Sequence of protein 2:
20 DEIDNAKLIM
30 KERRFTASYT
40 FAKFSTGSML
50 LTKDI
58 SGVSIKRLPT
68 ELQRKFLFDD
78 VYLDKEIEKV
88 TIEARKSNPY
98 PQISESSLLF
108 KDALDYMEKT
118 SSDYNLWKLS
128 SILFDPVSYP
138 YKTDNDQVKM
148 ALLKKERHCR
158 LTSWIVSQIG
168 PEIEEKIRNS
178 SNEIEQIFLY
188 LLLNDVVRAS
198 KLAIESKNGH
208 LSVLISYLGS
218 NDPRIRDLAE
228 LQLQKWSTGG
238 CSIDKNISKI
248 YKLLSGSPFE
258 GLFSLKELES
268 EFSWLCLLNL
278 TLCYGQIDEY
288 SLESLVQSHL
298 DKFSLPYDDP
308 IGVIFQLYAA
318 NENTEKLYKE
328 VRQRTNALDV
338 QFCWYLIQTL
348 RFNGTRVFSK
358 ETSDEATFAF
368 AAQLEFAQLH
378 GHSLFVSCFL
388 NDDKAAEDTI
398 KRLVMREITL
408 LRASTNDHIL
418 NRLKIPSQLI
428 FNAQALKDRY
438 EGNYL

Contacts between the two chains:
Residue C156 in protein 1 contacts residue S209 in protein 2 (closest heavy-atom distance 4.3 Å).
Residue Y136 in protein 1 is in contact with residue L225 in protein 2 (closest heavy-atom distance 4.1 Å).
Residue R157 in protein 1 contacts residue I201 in protein 2 (closest heavy-atom distance 3.8 Å).
Residue V194 in protein 1 interacts with residue V194 in protein 2 (closest heavy-atom distance 3.7 Å).
Residue L149 in protein 1 is in contact with residue L225 in protein 2 (closest heavy-atom distance 3.6 Å).
Residue V210 in protein 1 is in contact with residue L149 in protein 2 (closest heavy-atom distance 3.7 Å).
Residue K152 in protein 1 is in contact with residue S213 in protein 2 (closest heavy-atom distance 3.0 Å).
Residue A148 in protein 1 contacts residue R221 in protein 2 (closest heavy-atom distance 4.1 Å).
Residue Y136 in protein 1 contacts residue Y248 in protein 2 (closest heavy-atom distance 3.8 Å).
Residue Y136 in protein 1 contacts residue H207 in protein 2 (closest heavy-atom distance 4.3 Å).
Residue R221 in protein 1 interacts with residue V145 in protein 2 (closest heavy-atom distance 3.8 Å).
Residue V194 in protein 1 contacts residue V193 in protein 2 (closest heavy-atom distance 4.0 Å).
Residue S209 in protein 1 is in contact with residue C156 in protein 2 (closest heavy-atom distance 4.3 Å).
Residue R157 in protein 1 contacts residue G206 in protein 2 (closest heavy-atom distance 3.3 Å).
Residue V210 in protein 1 contacts residue E153 in protein 2 (closest heavy-atom distance 3.4 Å).
Residue N191 in protein 1 is in contact with residue V194 in protein 2 (closest heavy-atom distance 4.0 Å).
Residue Y138 in protein 1 contacts residue H207 in protein 2 (closest heavy-atom distance 3.6 Å).
Residue Q229 in protein 1 contacts residue Y138 in protein 2 (closest heavy-atom distance 3.2 Å).
Residue Y214 in protein 1 is in contact with residue L149 in protein 2 (closest heavy-atom distance 3.6 Å).
Residue V194 in protein 1 is in contact with residue N191 in protein 2 (closest heavy-atom distance 3.7 Å).
Residue V145 in protein 1 interacts with residue R221 in protein 2 (closest heavy-atom distance 3.9 Å).
Residue V193 in protein 1 contacts residue V194 in protein 2 (closest heavy-atom distance 4.0 Å).
Residue K152 in protein 1 contacts residue Y214 in protein 2 (closest heavy-atom distance 3.7 Å).
Residue S213 in protein 1 interacts with residue K152 in protein 2 (closest heavy-atom distance 2.9 Å).
Residue V194 in protein 1 is in contact with residue D192 in protein 2 (closest heavy-atom distance 3.9 Å).
Residue G206 in protein 1 contacts residue R157 in protein 2 (closest heavy-atom distance 3.5 Å).
Residue E153 in protein 1 contacts residue H207 in protein 2 (closest heavy-atom distance 4.0 Å).
Residue Y136 in protein 1 interacts with residue Q229 in protein 2 (closest heavy-atom distance 3.1 Å).
Residue L149 in protein 1 contacts residue V210 in protein 2 (closest heavy-atom distance 3.5 Å).
Residue Y214 in protein 1 is in contact with residue A148 in protein 2 (closest heavy-atom distance 3.5 Å).
Residue V145 in protein 1 is in contact with residue L225 in protein 2 (closest heavy-atom distance 3.7 Å).
Residue I201 in protein 1 contacts residue S160 in protein 2 (closest heavy-atom distance 3.0 Å).
Residue Y138 in protein 1 is in contact with residue Y248 in protein 2 (closest heavy-atom distance 3.4 Å).
Residue K198 in protein 1 contacts residue R195 in protein 2 (closest heavy-atom distance 4.1 Å).
Residue T140 in protein 1 is in contact with residue L225 in protein 2 (closest heavy-atom distance 3.1 Å).
Residue Y138 in protein 1 is in contact with residue W233 in protein 2 (closest heavy-atom distance 3.5 Å).
Residue L225 in protein 1 is in contact with residue T140 in protein 2 (closest heavy-atom distance 3.8 Å).
Residue S160 in protein 1 is in contact with residue I201 in protein 2 (closest heavy-atom distance 3.0 Å).
Residue W233 in protein 1 contacts residue Y138 in protein 2 (closest heavy-atom distance 3.3 Å).
Residue V163 in protein 1 contacts residue K198 in protein 2 (closest heavy-atom distance 4.2 Å).
Residue H207 in protein 1 contacts residue P137 in protein 2 (closest heavy-atom distance 3.5 Å).
Residue S213 in protein 1 contacts residue C156 in protein 2 (closest heavy-atom distance 4.3 Å).
Residue Y248 in protein 1 interacts with residue Y138 in protein 2 (closest heavy-atom distance 3.0 Å).
Residue R221 in protein 1 interacts with residue A148 in protein 2 (closest heavy-atom distance 3.7 Å).
Residue L225 in protein 1 contacts residue L149 in protein 2 (closest heavy-atom distance 3.5 Å).
Residue Q229 in protein 1 is in contact with residue Y136 in protein 2 (closest heavy-atom distance 3.6 Å).
Residue D192 in protein 1 interacts with residue V194 in protein 2 (closest heavy-atom distance 3.4 Å).
Residue A148 in protein 1 interacts with residue Y214 in protein 2 (closest heavy-atom distance 3.6 Å).
Residue L149 in protein 1 is in contact with residue Y214 in protein 2 (closest heavy-atom distance 3.6 Å).
Residue I201 in protein 1 contacts residue R157 in protein 2 (closest heavy-atom distance 4.2 Å).
Residue Y138 in protein 1 is in contact with residue I244 in protein 2 (closest heavy-atom distance 4.3 Å).
Residue L225 in protein 1 contacts residue V145 in protein 2 (closest heavy-atom distance 3.9 Å).
Residue K198 in protein 1 is in contact with residue V163 in protein 2 (closest heavy-atom distance 4.2 Å).
Residue Y138 in protein 1 is in contact with residue Q229 in protein 2 (closest heavy-atom distance 3.1 Å).
Residue Y214 in protein 1 interacts with residue K152 in protein 2 (closest heavy-atom distance 3.5 Å).
Residue R195 in protein 1 is in contact with residue K198 in protein 2 (closest heavy-atom distance 4.0 Å).
Residue T140 in protein 1 contacts residue Q229 in protein 2 (closest heavy-atom distance 4.3 Å).
Residue E153 in protein 1 is in contact with residue V210 in protein 2 (closest heavy-atom distance 3.3 Å).
Residue H207 in protein 1 contacts residue Y138 in protein 2 (closest heavy-atom distance 3.7 Å).
Residue P137 in protein 1 is in contact with residue H207 in protein 2 (closest heavy-atom distance 4.0 Å).

The following describes two proteins that form a bound complex.

Sequence of protein 1:
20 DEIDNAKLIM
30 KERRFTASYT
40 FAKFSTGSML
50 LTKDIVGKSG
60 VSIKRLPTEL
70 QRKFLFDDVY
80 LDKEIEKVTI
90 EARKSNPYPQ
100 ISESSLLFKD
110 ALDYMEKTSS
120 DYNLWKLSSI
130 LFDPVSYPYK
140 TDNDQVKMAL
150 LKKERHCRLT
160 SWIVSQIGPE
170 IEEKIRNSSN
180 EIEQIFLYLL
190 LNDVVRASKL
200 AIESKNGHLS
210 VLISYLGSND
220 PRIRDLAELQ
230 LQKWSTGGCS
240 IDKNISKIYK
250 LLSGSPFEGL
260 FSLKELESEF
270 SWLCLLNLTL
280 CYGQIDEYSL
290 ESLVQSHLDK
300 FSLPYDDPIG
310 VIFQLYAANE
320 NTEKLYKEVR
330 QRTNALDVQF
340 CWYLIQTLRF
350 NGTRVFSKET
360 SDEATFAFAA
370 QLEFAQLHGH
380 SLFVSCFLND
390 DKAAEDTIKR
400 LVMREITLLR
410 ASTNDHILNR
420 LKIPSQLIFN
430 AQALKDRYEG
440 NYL